This data describes a binding interaction between two proteins.

Sequence of protein 1:
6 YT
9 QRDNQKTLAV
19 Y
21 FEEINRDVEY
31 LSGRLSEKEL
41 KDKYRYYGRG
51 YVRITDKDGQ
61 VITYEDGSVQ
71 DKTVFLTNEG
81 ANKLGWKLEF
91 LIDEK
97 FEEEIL

Sequence of protein 2:
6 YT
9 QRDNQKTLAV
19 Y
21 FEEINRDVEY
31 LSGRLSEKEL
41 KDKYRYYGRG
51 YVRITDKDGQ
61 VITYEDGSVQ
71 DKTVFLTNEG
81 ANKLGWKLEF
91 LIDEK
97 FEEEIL

Residue-level contacts at the interface:
Residue R26 in protein 1 interacts with residue E22 in protein 2 (closest heavy-atom distance 3.9 Å).
Residue E39 in protein 1 contacts residue Y6 in protein 2 (closest heavy-atom distance 4.4 Å).
Residue L31 in protein 1 interacts with residue K14 in protein 2 (closest heavy-atom distance 3.8 Å).
Residue R26 in protein 1 interacts with residue V18 in protein 2 (closest heavy-atom distance 3.6 Å).
Residue Y30 in protein 1 interacts with residue E22 in protein 2 (closest heavy-atom distance 4.0 Å).
Residue L35 in protein 1 is in contact with residue Y6 in protein 2 (closest heavy-atom distance 4.0 Å).
Residue D27 in protein 1 contacts residue D11 in protein 2 (closest heavy-atom distance 5.0 Å).
Residue Y30 in protein 1 interacts with residue F21 in protein 2 (closest heavy-atom distance 3.6 Å).
Residue L31 in protein 1 is in contact with residue D11 in protein 2 (closest heavy-atom distance 4.5 Å).
Residue K43 in protein 1 contacts residue K14 in protein 2 (closest heavy-atom distance 3.6 Å).
Residue L31 in protein 1 interacts with residue Y6 in protein 2 (closest heavy-atom distance 3.5 Å).
Residue D27 in protein 1 interacts with residue K14 in protein 2 (closest heavy-atom distance 2.7 Å).
Residue K43 in protein 1 contacts residue Y6 in protein 2 (closest heavy-atom distance 4.4 Å).
Residue Y30 in protein 1 interacts with residue V18 in protein 2 (closest heavy-atom distance 3.6 Å).
Residue K43 in protein 1 is in contact with residue D11 in protein 2 (closest heavy-atom distance 2.8 Å).